Interface contacts:
Residue V3 in chain A interacts with residue V18 in chain B (closest heavy-atom distance 3.9 Å).
Residue A92 in chain A interacts with residue K8 in chain B (closest heavy-atom distance 3.8 Å).
Residue S30 in chain A contacts residue M22 in chain B (closest heavy-atom distance 3.7 Å).
Residue S30 in chain A interacts with residue R26 in chain B (closest heavy-atom distance 4.7 Å).
Residue A2 in chain A interacts with residue D14 in chain B (closest heavy-atom distance 2.9 Å).
Residue F37 in chain A contacts residue V18 in chain B (closest heavy-atom distance 4.0 Å).
Residue A92 in chain A interacts with residue V4 in chain B (closest heavy-atom distance 4.8 Å).
Residue F37 in chain A contacts residue G19 in chain B (closest heavy-atom distance 3.9 Å).
Residue F37 in chain A contacts residue M22 in chain B (closest heavy-atom distance 4.4 Å).
Residue L119 in chain A interacts with residue V18 in chain B (closest heavy-atom distance 3.8 Å).
Residue F27 in chain A is in contact with residue V18 in chain B (closest heavy-atom distance 4.4 Å).
Residue N1 in chain A interacts with residue V18 in chain B (closest heavy-atom distance 3.7 Å).
Residue A31 in chain A is in contact with residue R29 in chain B (closest heavy-atom distance 3.3 Å).
Residue A31 in chain A contacts residue M22 in chain B (closest heavy-atom distance 3.6 Å).
Residue I116 in chain A interacts with residue R29 in chain B (closest heavy-atom distance 3.3 Å).
Residue T38 in chain A is in contact with residue M15 in chain B (closest heavy-atom distance 3.5 Å).
Residue R32 in chain A interacts with residue R26 in chain B (closest heavy-atom distance 3.5 Å).
Residue S33 in chain A is in contact with residue Q23 in chain B (closest heavy-atom distance 4.3 Å).
Residue E34 in chain A is in contact with residue W46 in chain B (closest heavy-atom distance 2.8 Å).
Residue A91 in chain A is in contact with residue K8 in chain B (closest heavy-atom distance 3.7 Å).
Residue F37 in chain A contacts residue M15 in chain B (closest heavy-atom distance 3.3 Å).
Residue N93 in chain A interacts with residue L11 in chain B (closest heavy-atom distance 4.2 Å).
Residue S33 in chain A interacts with residue R26 in chain B (closest heavy-atom distance 3.5 Å).
Residue E4 in chain A is in contact with residue Q21 in chain B (closest heavy-atom distance 4.3 Å).
Residue P120 in chain A contacts residue Q21 in chain B (closest heavy-atom distance 4.0 Å).
Residue I118 in chain A interacts with residue R29 in chain B (closest heavy-atom distance 4.6 Å).
Residue P35 in chain A contacts residue Q23 in chain B (closest heavy-atom distance 3.3 Å).
Residue L119 in chain A contacts residue Q21 in chain B (closest heavy-atom distance 3.5 Å).
Residue N1 in chain A is in contact with residue E17 in chain B (closest heavy-atom distance 2.8 Å).
Residue A92 in chain A is in contact with residue L11 in chain B (closest heavy-atom distance 3.5 Å).
Residue P35 in chain A interacts with residue W46 in chain B (closest heavy-atom distance 4.2 Å).
Residue V94 in chain A is in contact with residue L11 in chain B (closest heavy-atom distance 3.7 Å).
Residue A31 in chain A interacts with residue R26 in chain B (closest heavy-atom distance 3.5 Å).
Residue P35 in chain A contacts residue M22 in chain B (closest heavy-atom distance 4.9 Å).
Residue E34 in chain A is in contact with residue R26 in chain B (closest heavy-atom distance 3.4 Å).
Residue L7 in chain A contacts residue V18 in chain B (closest heavy-atom distance 4.3 Å).
Residue I118 in chain A contacts residue M25 in chain B (closest heavy-atom distance 3.7 Å).
Residue L119 in chain A interacts with residue M22 in chain B (closest heavy-atom distance 3.7 Å).
Residue A92 in chain A is in contact with residue Q7 in chain B (closest heavy-atom distance 3.7 Å).
Residue P35 in chain A is in contact with residue G19 in chain B (closest heavy-atom distance 3.4 Å).
Residue E117 in chain A contacts residue R29 in chain B (closest heavy-atom distance 2.8 Å).
Residue L119 in chain A is in contact with residue M25 in chain B (closest heavy-atom distance 4.0 Å).
Residue E4 in chain A interacts with residue V18 in chain B (closest heavy-atom distance 3.8 Å).
Residue V3 in chain A is in contact with residue M15 in chain B (closest heavy-atom distance 3.7 Å).
Residue R39 in chain A interacts with residue M15 in chain B (closest heavy-atom distance 3.2 Å).
Residue V3 in chain A interacts with residue L11 in chain B (closest heavy-atom distance 3.8 Å).
Residue E34 in chain A contacts residue Q23 in chain B (closest heavy-atom distance 3.3 Å).
Residue R32 in chain A interacts with residue E30 in chain B (closest heavy-atom distance 4.7 Å).
Residue I118 in chain A is in contact with residue Q21 in chain B (closest heavy-atom distance 4.4 Å).
Residue E117 in chain A contacts residue M25 in chain B (closest heavy-atom distance 3.2 Å).
Residue R39 in chain A interacts with residue L11 in chain B (closest heavy-atom distance 4.2 Å).
Residue N1 in chain A interacts with residue M15 in chain B (closest heavy-atom distance 4.9 Å).
Residue E4 in chain A interacts with residue E17 in chain B (closest heavy-atom distance 5.0 Å).
Residue V3 in chain A contacts residue D14 in chain B (closest heavy-atom distance 4.1 Å).
Residue F27 in chain A interacts with residue M22 in chain B (closest heavy-atom distance 3.4 Å).
Residue I118 in chain A interacts with residue M22 in chain B (closest heavy-atom distance 3.6 Å).
Residue P120 in chain A contacts residue M25 in chain B (closest heavy-atom distance 3.9 Å).
Residue N1 in chain A contacts residue D14 in chain B (closest heavy-atom distance 3.1 Å).
Residue A2 in chain A interacts with residue L11 in chain B (closest heavy-atom distance 4.1 Å).

Sequence of chain A:
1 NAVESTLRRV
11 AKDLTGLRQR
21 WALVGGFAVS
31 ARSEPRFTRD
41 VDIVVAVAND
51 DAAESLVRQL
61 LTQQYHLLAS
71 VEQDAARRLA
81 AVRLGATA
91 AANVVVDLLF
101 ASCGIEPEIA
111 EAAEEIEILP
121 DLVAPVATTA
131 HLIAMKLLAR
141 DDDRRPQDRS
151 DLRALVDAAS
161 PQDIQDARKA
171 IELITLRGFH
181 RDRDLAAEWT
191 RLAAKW

This data describes a binding interaction between two proteins.

Sequence of chain B:
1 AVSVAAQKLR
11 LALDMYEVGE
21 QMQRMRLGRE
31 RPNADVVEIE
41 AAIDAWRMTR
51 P